Interface contacts:
Residue R90 in protein 1 is in contact with residue M7 in protein 2 (closest heavy-atom distance 2.9 Å).
Residue N37 in protein 1 contacts residue Q9 in protein 2 (closest heavy-atom distance 3.0 Å).
Residue F104 in protein 1 contacts residue W4 in protein 2 (closest heavy-atom distance 3.8 Å).
Residue F366 in protein 1 contacts residue W4 in protein 2 (closest heavy-atom distance 3.8 Å).
Residue Y89 in protein 1 interacts with residue M7 in protein 2 (closest heavy-atom distance 3.7 Å).
Residue D92 in protein 1 contacts residue W4 in protein 2 (closest heavy-atom distance 3.4 Å).
Residue L361 in protein 1 is in contact with residue W4 in protein 2 (closest heavy-atom distance 3.3 Å).
Residue V35 in protein 1 is in contact with residue Q9 in protein 2 (closest heavy-atom distance 3.3 Å).
Residue F366 in protein 1 contacts residue N8 in protein 2 (closest heavy-atom distance 5.0 Å).
Residue R90 in protein 1 is in contact with residue W4 in protein 2 (closest heavy-atom distance 3.1 Å).
Residue V35 in protein 1 is in contact with residue N8 in protein 2 (closest heavy-atom distance 3.6 Å).
Residue F367 in protein 1 is in contact with residue N8 in protein 2 (closest heavy-atom distance 4.3 Å).
Residue F104 in protein 1 interacts with residue N8 in protein 2 (closest heavy-atom distance 4.5 Å).
Residue L41 in protein 1 contacts residue N8 in protein 2 (closest heavy-atom distance 4.5 Å).
Residue F482 in protein 1 interacts with residue W4 in protein 2 (closest heavy-atom distance 3.9 Å).
Residue R90 in protein 1 contacts residue E3 in protein 2 (closest heavy-atom distance 3.8 Å).
Residue V35 in protein 1 interacts with residue M7 in protein 2 (closest heavy-atom distance 3.6 Å).
Residue F104 in protein 1 is in contact with residue M7 in protein 2 (closest heavy-atom distance 3.7 Å).
Residue F102 in protein 1 interacts with residue W4 in protein 2 (closest heavy-atom distance 4.6 Å).
Residue Y89 in protein 1 contacts residue N8 in protein 2 (closest heavy-atom distance 2.7 Å).
Residue L361 in protein 1 is in contact with residue A1 in protein 2 (closest heavy-atom distance 4.8 Å).

Sequence of protein 2:
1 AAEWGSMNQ

Sequence of protein 1:
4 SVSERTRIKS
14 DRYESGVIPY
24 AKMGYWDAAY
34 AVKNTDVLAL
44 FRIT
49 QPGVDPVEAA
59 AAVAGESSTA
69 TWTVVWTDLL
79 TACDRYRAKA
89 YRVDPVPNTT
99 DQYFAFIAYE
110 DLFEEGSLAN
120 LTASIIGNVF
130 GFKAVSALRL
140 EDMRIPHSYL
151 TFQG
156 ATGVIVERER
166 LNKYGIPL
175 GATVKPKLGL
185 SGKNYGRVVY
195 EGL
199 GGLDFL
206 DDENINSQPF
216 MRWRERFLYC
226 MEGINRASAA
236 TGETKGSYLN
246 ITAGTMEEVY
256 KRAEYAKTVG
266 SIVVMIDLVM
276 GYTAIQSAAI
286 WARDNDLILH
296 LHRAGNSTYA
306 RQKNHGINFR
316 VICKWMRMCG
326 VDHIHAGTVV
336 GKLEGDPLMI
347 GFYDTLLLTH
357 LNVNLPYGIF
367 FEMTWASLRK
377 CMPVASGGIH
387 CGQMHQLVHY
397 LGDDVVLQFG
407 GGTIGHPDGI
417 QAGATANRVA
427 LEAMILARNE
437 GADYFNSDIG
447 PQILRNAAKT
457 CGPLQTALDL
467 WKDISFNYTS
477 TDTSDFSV

The following describes two proteins that form a bound complex.